Residue-level contacts at the interface:
Residue Y116 in chain B contacts residue F7 in chain A (closest heavy-atom distance 4.0 Å).
Residue D77 in chain B interacts with residue F7 in chain A (closest heavy-atom distance 4.8 Å).
Residue F9 in chain B interacts with residue I2 in chain A (closest heavy-atom distance 4.5 Å).
Residue W147 in chain B contacts residue F7 in chain A (closest heavy-atom distance 3.6 Å).
Residue K146 in chain B is in contact with residue L9 in chain A (closest heavy-atom distance 3.3 Å).
Residue R97 in chain B interacts with residue F7 in chain A (closest heavy-atom distance 3.5 Å).
Residue W147 in chain B interacts with residue T8 in chain A (closest heavy-atom distance 2.9 Å).
Residue L156 in chain B contacts residue L3 in chain A (closest heavy-atom distance 3.7 Å).
Residue Y7 in chain B is in contact with residue G1 in chain A (closest heavy-atom distance 2.9 Å).
Residue A69 in chain B is in contact with residue V6 in chain A (closest heavy-atom distance 4.0 Å).
Residue Y159 in chain B interacts with residue L3 in chain A (closest heavy-atom distance 3.4 Å).
Residue T80 in chain B contacts residue L9 in chain A (closest heavy-atom distance 3.8 Å).
Residue Q155 in chain B is in contact with residue F5 in chain A (closest heavy-atom distance 3.7 Å).
Residue T73 in chain B contacts residue V6 in chain A (closest heavy-atom distance 3.4 Å).
Residue T73 in chain B contacts residue F7 in chain A (closest heavy-atom distance 3.4 Å).
Residue V67 in chain B contacts residue I2 in chain A (closest heavy-atom distance 3.5 Å).
Residue Y171 in chain B is in contact with residue G1 in chain A (closest heavy-atom distance 2.8 Å).
Residue Y159 in chain B interacts with residue I2 in chain A (closest heavy-atom distance 3.7 Å).
Residue V76 in chain B interacts with residue T8 in chain A (closest heavy-atom distance 4.1 Å).
Residue K66 in chain B contacts residue L3 in chain A (closest heavy-atom distance 3.8 Å).
Residue H114 in chain B is in contact with residue L3 in chain A (closest heavy-atom distance 4.5 Å).
Residue H70 in chain B is in contact with residue F5 in chain A (closest heavy-atom distance 4.6 Å).
Residue V95 in chain B is in contact with residue L9 in chain A (closest heavy-atom distance 4.9 Å).
Residue V152 in chain B contacts residue F7 in chain A (closest heavy-atom distance 3.6 Å).
Residue H114 in chain B interacts with residue F7 in chain A (closest heavy-atom distance 3.6 Å).
Residue H70 in chain B interacts with residue L3 in chain A (closest heavy-atom distance 3.2 Å).
Residue E63 in chain B interacts with residue G1 in chain A (closest heavy-atom distance 3.4 Å).
Residue K146 in chain B contacts residue T8 in chain A (closest heavy-atom distance 3.2 Å).
Residue K66 in chain B contacts residue V6 in chain A (closest heavy-atom distance 4.8 Å).
Residue L81 in chain B interacts with residue L9 in chain A (closest heavy-atom distance 3.8 Å).
Residue T73 in chain B interacts with residue T8 in chain A (closest heavy-atom distance 3.9 Å).
Residue W147 in chain B is in contact with residue L9 in chain A (closest heavy-atom distance 3.1 Å).
Residue Y84 in chain B contacts residue L9 in chain A (closest heavy-atom distance 3.0 Å).
Residue R97 in chain B contacts residue L3 in chain A (closest heavy-atom distance 3.7 Å).
Residue Y7 in chain B contacts residue I2 in chain A (closest heavy-atom distance 3.3 Å).
Residue D77 in chain B contacts residue L9 in chain A (closest heavy-atom distance 3.0 Å).
Residue T143 in chain B contacts residue L9 in chain A (closest heavy-atom distance 2.8 Å).
Residue H70 in chain B interacts with residue V6 in chain A (closest heavy-atom distance 3.7 Å).
Residue L156 in chain B is in contact with residue F7 in chain A (closest heavy-atom distance 3.9 Å).
Residue E63 in chain B is in contact with residue I2 in chain A (closest heavy-atom distance 3.1 Å).
Residue Y59 in chain B is in contact with residue G1 in chain A (closest heavy-atom distance 4.6 Å).
Residue K66 in chain B interacts with residue G4 in chain A (closest heavy-atom distance 3.9 Å).
Residue Y123 in chain B interacts with residue L9 in chain A (closest heavy-atom distance 3.8 Å).
Residue L156 in chain B is in contact with residue F5 in chain A (closest heavy-atom distance 4.0 Å).
Residue W167 in chain B is in contact with residue G1 in chain A (closest heavy-atom distance 3.3 Å).
Residue Y159 in chain B is in contact with residue G1 in chain A (closest heavy-atom distance 2.6 Å).
Residue H70 in chain B is in contact with residue I2 in chain A (closest heavy-atom distance 4.0 Å).
Residue Y99 in chain B interacts with residue L3 in chain A (closest heavy-atom distance 2.9 Å).
Residue Y116 in chain B contacts residue L9 in chain A (closest heavy-atom distance 3.6 Å).
Residue M45 in chain B is in contact with residue I2 in chain A (closest heavy-atom distance 4.1 Å).
Residue K66 in chain B is in contact with residue I2 in chain A (closest heavy-atom distance 3.5 Å).
Residue D77 in chain B interacts with residue T8 in chain A (closest heavy-atom distance 3.5 Å).
Residue M5 in chain B interacts with residue G1 in chain A (closest heavy-atom distance 4.1 Å).
Residue Y99 in chain B is in contact with residue I2 in chain A (closest heavy-atom distance 3.3 Å).

These two protein chains interact to form a complex.

Sequence of chain B:
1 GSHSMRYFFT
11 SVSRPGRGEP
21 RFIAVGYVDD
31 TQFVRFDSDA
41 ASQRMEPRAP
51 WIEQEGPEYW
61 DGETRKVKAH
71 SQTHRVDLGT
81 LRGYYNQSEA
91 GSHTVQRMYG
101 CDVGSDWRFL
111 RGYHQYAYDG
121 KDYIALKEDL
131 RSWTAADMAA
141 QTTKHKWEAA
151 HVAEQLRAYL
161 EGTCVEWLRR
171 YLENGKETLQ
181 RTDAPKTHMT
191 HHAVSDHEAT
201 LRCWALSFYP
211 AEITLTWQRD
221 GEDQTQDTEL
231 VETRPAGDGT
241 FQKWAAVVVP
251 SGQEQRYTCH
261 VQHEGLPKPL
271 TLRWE

Sequence of chain A:
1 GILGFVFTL